Contacts between the two chains:
Residue A810 in chain A contacts residue Y996 in chain B (closest heavy-atom distance 4.9 Å).
Residue R787 in chain A contacts residue V989 in chain B (closest heavy-atom distance 3.2 Å).
Residue R787 in chain A contacts residue Q986 in chain B (closest heavy-atom distance 3.3 Å).
Residue M585 in chain A is in contact with residue F995 in chain B (closest heavy-atom distance 4.0 Å).
Residue L802 in chain A interacts with residue F987 in chain B (closest heavy-atom distance 3.5 Å).
Residue G803 in chain A is in contact with residue G988 in chain B (closest heavy-atom distance 4.4 Å).
Residue G803 in chain A interacts with residue F987 in chain B (closest heavy-atom distance 3.1 Å).
Residue M585 in chain A is in contact with residue S993 in chain B (closest heavy-atom distance 3.1 Å).
Residue I552 in chain A is in contact with residue G994 in chain B (closest heavy-atom distance 4.6 Å).
Residue G804 in chain A contacts residue G988 in chain B (closest heavy-atom distance 4.7 Å).
Residue W533 in chain A contacts residue Q991 in chain B (closest heavy-atom distance 3.3 Å).
Residue M706 in chain A contacts residue F995 in chain B (closest heavy-atom distance 4.2 Å).
Residue K588 in chain A contacts residue G994 in chain B (closest heavy-atom distance 3.0 Å).
Residue I552 in chain A is in contact with residue G992 in chain B (closest heavy-atom distance 3.4 Å).
Residue A813 in chain A is in contact with residue F995 in chain B (closest heavy-atom distance 4.3 Å).
Residue A793 in chain A contacts residue F995 in chain B (closest heavy-atom distance 3.0 Å).
Residue N806 in chain A contacts residue Y996 in chain B (closest heavy-atom distance 3.1 Å).
Residue T530 in chain A interacts with residue Q991 in chain B (closest heavy-atom distance 3.8 Å).
Residue V797 in chain A interacts with residue F995 in chain B (closest heavy-atom distance 3.6 Å).
Residue G804 in chain A contacts residue F987 in chain B (closest heavy-atom distance 3.6 Å).
Residue K588 in chain A contacts residue Y996 in chain B (closest heavy-atom distance 4.8 Å).
Residue R809 in chain A is in contact with residue Y996 in chain B (closest heavy-atom distance 3.5 Å).
Residue N553 in chain A contacts residue G990 in chain B (closest heavy-atom distance 4.9 Å).
Residue M585 in chain A contacts residue G994 in chain B (closest heavy-atom distance 4.5 Å).
Residue N553 in chain A is in contact with residue G992 in chain B (closest heavy-atom distance 2.8 Å).
Residue R787 in chain A contacts residue F987 in chain B (closest heavy-atom distance 4.7 Å).
Residue N806 in chain A contacts residue G988 in chain B (closest heavy-atom distance 3.3 Å).
Residue N806 in chain A is in contact with residue F987 in chain B (closest heavy-atom distance 4.7 Å).
Residue P840 in chain A contacts residue F987 in chain B (closest heavy-atom distance 4.6 Å).
Residue N553 in chain A interacts with residue Q991 in chain B (closest heavy-atom distance 3.1 Å).
Residue T530 in chain A interacts with residue V989 in chain B (closest heavy-atom distance 4.5 Å).
Residue D800 in chain A contacts residue F987 in chain B (closest heavy-atom distance 3.8 Å).
Residue D800 in chain A contacts residue Y996 in chain B (closest heavy-atom distance 4.9 Å).
Residue D800 in chain A is in contact with residue G988 in chain B (closest heavy-atom distance 2.8 Å).
Residue V805 in chain A interacts with residue G988 in chain B (closest heavy-atom distance 4.6 Å).
Residue N553 in chain A is in contact with residue S993 in chain B (closest heavy-atom distance 3.9 Å).
Residue V551 in chain A contacts residue G992 in chain B (closest heavy-atom distance 3.9 Å).
Residue V805 in chain A is in contact with residue F987 in chain B (closest heavy-atom distance 4.4 Å).
Residue T530 in chain A is in contact with residue G990 in chain B (closest heavy-atom distance 3.5 Å).
Residue I552 in chain A contacts residue S993 in chain B (closest heavy-atom distance 4.5 Å).
Residue H919 in chain A contacts residue Q986 in chain B (closest heavy-atom distance 4.7 Å).
Residue I794 in chain A contacts residue F995 in chain B (closest heavy-atom distance 4.1 Å).
Residue W533 in chain A is in contact with residue G992 in chain B (closest heavy-atom distance 4.1 Å).
Residue K588 in chain A contacts residue F995 in chain B (closest heavy-atom distance 3.4 Å).
Residue D800 in chain A is in contact with residue V989 in chain B (closest heavy-atom distance 4.1 Å).
Residue I799 in chain A contacts residue F987 in chain B (closest heavy-atom distance 3.6 Å).

Sequence of chain B:
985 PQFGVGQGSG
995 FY

These two protein chains interact to form a complex.

Sequence of chain A:
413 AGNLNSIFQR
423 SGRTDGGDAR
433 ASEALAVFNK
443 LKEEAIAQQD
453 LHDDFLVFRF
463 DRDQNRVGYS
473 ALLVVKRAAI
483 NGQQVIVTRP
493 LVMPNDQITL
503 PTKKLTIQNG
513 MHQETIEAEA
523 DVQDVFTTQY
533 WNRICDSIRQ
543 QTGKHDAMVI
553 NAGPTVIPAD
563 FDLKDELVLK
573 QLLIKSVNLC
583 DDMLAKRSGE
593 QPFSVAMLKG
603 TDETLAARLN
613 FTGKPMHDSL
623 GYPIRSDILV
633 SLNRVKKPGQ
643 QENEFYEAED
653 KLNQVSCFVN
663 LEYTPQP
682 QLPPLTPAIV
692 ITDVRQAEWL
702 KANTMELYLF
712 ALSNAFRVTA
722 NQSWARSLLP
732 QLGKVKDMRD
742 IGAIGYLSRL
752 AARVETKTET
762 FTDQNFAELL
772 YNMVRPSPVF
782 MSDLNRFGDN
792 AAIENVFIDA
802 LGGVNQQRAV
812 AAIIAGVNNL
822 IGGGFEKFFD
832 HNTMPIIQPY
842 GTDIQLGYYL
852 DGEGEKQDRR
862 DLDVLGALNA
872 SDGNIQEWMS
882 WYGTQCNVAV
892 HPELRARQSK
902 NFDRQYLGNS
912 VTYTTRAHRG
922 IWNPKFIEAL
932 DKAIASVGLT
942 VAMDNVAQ